Sequence of protein 2:
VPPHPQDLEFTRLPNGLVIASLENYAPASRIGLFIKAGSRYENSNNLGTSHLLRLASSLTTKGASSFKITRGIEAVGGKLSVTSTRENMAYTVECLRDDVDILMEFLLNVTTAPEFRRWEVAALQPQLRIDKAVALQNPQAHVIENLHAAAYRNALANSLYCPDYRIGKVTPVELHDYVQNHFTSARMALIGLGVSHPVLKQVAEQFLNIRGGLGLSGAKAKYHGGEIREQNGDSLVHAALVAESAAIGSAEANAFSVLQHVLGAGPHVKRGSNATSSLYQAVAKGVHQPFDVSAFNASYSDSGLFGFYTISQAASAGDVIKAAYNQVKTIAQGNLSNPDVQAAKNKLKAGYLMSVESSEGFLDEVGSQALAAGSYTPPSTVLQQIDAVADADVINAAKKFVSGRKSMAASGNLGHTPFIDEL

This data describes a binding interaction between two proteins.

Sequence of protein 1:
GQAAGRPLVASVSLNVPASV

Contacts between the two chains:
Residue N313 in protein 2 contacts residue G61 in protein 1 (closest heavy-atom distance 3.0 Å).
Residue Q156 in protein 2 interacts with residue A59 in protein 1 (closest heavy-atom distance 4.5 Å).
Residue Q276 in protein 2 contacts residue G61 in protein 1 (closest heavy-atom distance 3.7 Å).
Residue V98 in protein 2 is in contact with residue S67 in protein 1 (closest heavy-atom distance 3.9 Å).
Residue A311 in protein 2 interacts with residue A60 in protein 1 (closest heavy-atom distance 4.2 Å).
Residue E90 in protein 2 contacts residue N71 in protein 1 (closest heavy-atom distance 2.9 Å).
Residue F312 in protein 2 is in contact with residue R62 in protein 1 (closest heavy-atom distance 4.1 Å).
Residue D147 in protein 2 is in contact with residue A74 in protein 1 (closest heavy-atom distance 4.4 Å).
Residue Y177 in protein 2 is in contact with residue V76 in protein 1 (closest heavy-atom distance 3.2 Å).
Residue Q156 in protein 2 interacts with residue A60 in protein 1 (closest heavy-atom distance 4.3 Å).
Residue S97 in protein 2 contacts residue S69 in protein 1 (closest heavy-atom distance 4.2 Å).
Residue L96 in protein 2 is in contact with residue L70 in protein 1 (closest heavy-atom distance 3.2 Å).
Residue T99 in protein 2 interacts with residue S67 in protein 1 (closest heavy-atom distance 3.7 Å).
Residue T101 in protein 2 is in contact with residue L64 in protein 1 (closest heavy-atom distance 4.3 Å).
Residue D147 in protein 2 is in contact with residue V68 in protein 1 (closest heavy-atom distance 4.0 Å).
Residue A157 in protein 2 contacts residue L64 in protein 1 (closest heavy-atom distance 3.9 Å).
Residue L71 in protein 2 interacts with residue V68 in protein 1 (closest heavy-atom distance 3.8 Å).
Residue A314 in protein 2 is in contact with residue P63 in protein 1 (closest heavy-atom distance 3.7 Å).
Residue Y325 in protein 2 contacts residue A60 in protein 1 (closest heavy-atom distance 3.7 Å).
Residue R70 in protein 2 contacts residue A66 in protein 1 (closest heavy-atom distance 3.5 Å).
Residue V98 in protein 2 contacts residue V68 in protein 1 (closest heavy-atom distance 2.8 Å).
Residue F312 in protein 2 contacts residue A60 in protein 1 (closest heavy-atom distance 3.9 Å).
Residue S100 in protein 2 interacts with residue A66 in protein 1 (closest heavy-atom distance 2.9 Å).
Residue T99 in protein 2 is in contact with residue V65 in protein 1 (closest heavy-atom distance 3.3 Å).
Residue R70 in protein 2 is in contact with residue V68 in protein 1 (closest heavy-atom distance 3.5 Å).
Residue L96 in protein 2 contacts residue S69 in protein 1 (closest heavy-atom distance 3.6 Å).
Residue L176 in protein 2 contacts residue V65 in protein 1 (closest heavy-atom distance 4.6 Å).
Residue L176 in protein 2 contacts residue L64 in protein 1 (closest heavy-atom distance 3.9 Å).
Residue S100 in protein 2 is in contact with residue V65 in protein 1 (closest heavy-atom distance 4.0 Å).
Residue I89 in protein 2 is in contact with residue L70 in protein 1 (closest heavy-atom distance 4.3 Å).
Residue I327 in protein 2 contacts residue Q58 in protein 1 (closest heavy-atom distance 4.0 Å).
Residue T86 in protein 2 interacts with residue L70 in protein 1 (closest heavy-atom distance 4.1 Å).
Residue D308 in protein 2 contacts residue A59 in protein 1 (closest heavy-atom distance 3.4 Å).
Residue Y325 in protein 2 is in contact with residue A59 in protein 1 (closest heavy-atom distance 3.9 Å).
Residue I327 in protein 2 is in contact with residue A59 in protein 1 (closest heavy-atom distance 3.9 Å).
Residue F312 in protein 2 interacts with residue G61 in protein 1 (closest heavy-atom distance 3.6 Å).
Residue Q276 in protein 2 is in contact with residue R62 in protein 1 (closest heavy-atom distance 4.0 Å).
Residue D308 in protein 2 contacts residue G57 in protein 1 (closest heavy-atom distance 4.2 Å).
Residue I160 in protein 2 interacts with residue A60 in protein 1 (closest heavy-atom distance 3.3 Å).
Residue K95 in protein 2 contacts residue V72 in protein 1 (closest heavy-atom distance 3.6 Å).
Residue N313 in protein 2 contacts residue R62 in protein 1 (closest heavy-atom distance 3.8 Å).
Residue K95 in protein 2 contacts residue N71 in protein 1 (closest heavy-atom distance 3.7 Å).
Residue D308 in protein 2 interacts with residue Q58 in protein 1 (closest heavy-atom distance 3.6 Å).
Residue A311 in protein 2 interacts with residue G61 in protein 1 (closest heavy-atom distance 3.7 Å).
Residue S310 in protein 2 is in contact with residue A60 in protein 1 (closest heavy-atom distance 3.0 Å).
Residue F312 in protein 2 interacts with residue P63 in protein 1 (closest heavy-atom distance 4.6 Å).
Residue S97 in protein 2 is in contact with residue V68 in protein 1 (closest heavy-atom distance 3.2 Å).
Residue S74 in protein 2 interacts with residue L70 in protein 1 (closest heavy-atom distance 3.9 Å).
Residue T101 in protein 2 is in contact with residue V65 in protein 1 (closest heavy-atom distance 3.9 Å).
Residue I160 in protein 2 interacts with residue L64 in protein 1 (closest heavy-atom distance 3.8 Å).
Residue Y177 in protein 2 interacts with residue A66 in protein 1 (closest heavy-atom distance 4.1 Å).
Residue Q156 in protein 2 is in contact with residue Q58 in protein 1 (closest heavy-atom distance 2.5 Å).
Residue E161 in protein 2 interacts with residue L64 in protein 1 (closest heavy-atom distance 3.6 Å).
Residue P283 in protein 2 is in contact with residue G57 in protein 1 (closest heavy-atom distance 4.0 Å).
Residue T99 in protein 2 interacts with residue A66 in protein 1 (closest heavy-atom distance 3.5 Å).
Residue L176 in protein 2 is in contact with residue A66 in protein 1 (closest heavy-atom distance 4.5 Å).
Residue N313 in protein 2 interacts with residue P63 in protein 1 (closest heavy-atom distance 3.7 Å).
Residue S310 in protein 2 is in contact with residue A59 in protein 1 (closest heavy-atom distance 3.1 Å).
Residue Y316 in protein 2 interacts with residue P63 in protein 1 (closest heavy-atom distance 3.5 Å).
Residue V98 in protein 2 interacts with residue A66 in protein 1 (closest heavy-atom distance 4.0 Å).